These two protein chains interact to form a complex.

Sequence of protein 2:
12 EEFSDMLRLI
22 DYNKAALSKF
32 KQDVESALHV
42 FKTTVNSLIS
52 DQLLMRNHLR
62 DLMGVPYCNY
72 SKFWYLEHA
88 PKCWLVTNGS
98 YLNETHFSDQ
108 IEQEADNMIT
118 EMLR

Sequence of protein 1:
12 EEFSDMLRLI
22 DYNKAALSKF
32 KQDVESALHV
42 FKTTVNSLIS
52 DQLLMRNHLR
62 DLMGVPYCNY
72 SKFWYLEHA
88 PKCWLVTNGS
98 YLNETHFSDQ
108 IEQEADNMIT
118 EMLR

Contacts between the two chains:
Residue I108 in protein 1 contacts residue K30 in protein 2 (closest heavy-atom distance 3.8 Å).
Residue Y76 in protein 1 interacts with residue S48 in protein 2 (closest heavy-atom distance 3.8 Å).
Residue Q53 in protein 1 interacts with residue D52 in protein 2 (closest heavy-atom distance 3.3 Å).
Residue F31 in protein 1 interacts with residue F31 in protein 2 (closest heavy-atom distance 3.6 Å).
Residue C90 in protein 1 contacts residue L55 in protein 2 (closest heavy-atom distance 3.4 Å).
Residue E111 in protein 1 interacts with residue Y23 in protein 2 (closest heavy-atom distance 3.0 Å).
Residue L18 in protein 1 is in contact with residue M17 in protein 2 (closest heavy-atom distance 3.8 Å).
Residue L99 in protein 1 contacts residue T45 in protein 2 (closest heavy-atom distance 3.5 Å).
Residue K89 in protein 1 interacts with residue L55 in protein 2 (closest heavy-atom distance 3.6 Å).
Residue L63 in protein 1 interacts with residue M56 in protein 2 (closest heavy-atom distance 3.8 Å).
Residue Q53 in protein 1 contacts residue Q53 in protein 2 (closest heavy-atom distance 3.6 Å).
Residue I108 in protein 1 is in contact with residue Y23 in protein 2 (closest heavy-atom distance 3.5 Å).
Residue L99 in protein 1 interacts with residue F42 in protein 2 (closest heavy-atom distance 3.6 Å).
Residue L63 in protein 1 interacts with residue H59 in protein 2 (closest heavy-atom distance 3.8 Å).
Residue L99 in protein 1 is in contact with residue V41 in protein 2 (closest heavy-atom distance 3.7 Å).
Residue F104 in protein 1 contacts residue D34 in protein 2 (closest heavy-atom distance 3.6 Å).
Residue V66 in protein 1 contacts residue H59 in protein 2 (closest heavy-atom distance 3.8 Å).
Residue F104 in protein 1 interacts with residue F31 in protein 2 (closest heavy-atom distance 3.6 Å).
Residue P88 in protein 1 contacts residue L55 in protein 2 (closest heavy-atom distance 2.8 Å).
Residue V93 in protein 1 is in contact with residue L49 in protein 2 (closest heavy-atom distance 3.8 Å).
Residue Q53 in protein 1 contacts residue L49 in protein 2 (closest heavy-atom distance 3.1 Å).
Residue M115 in protein 1 interacts with residue D16 in protein 2 (closest heavy-atom distance 3.4 Å).
Residue V46 in protein 1 contacts residue T45 in protein 2 (closest heavy-atom distance 3.8 Å).
Residue L77 in protein 1 interacts with residue V41 in protein 2 (closest heavy-atom distance 3.8 Å).
Residue F14 in protein 1 is in contact with residue M17 in protein 2 (closest heavy-atom distance 3.7 Å).
Residue E109 in protein 1 is in contact with residue A27 in protein 2 (closest heavy-atom distance 3.6 Å).
Residue V93 in protein 1 interacts with residue D52 in protein 2 (closest heavy-atom distance 2.8 Å).
Residue D62 in protein 1 contacts residue H59 in protein 2 (closest heavy-atom distance 3.8 Å).
Residue L28 in protein 1 is in contact with residue L28 in protein 2 (closest heavy-atom distance 3.7 Å).
Residue I21 in protein 1 contacts residue L20 in protein 2 (closest heavy-atom distance 3.8 Å).
Residue W91 in protein 1 contacts residue M56 in protein 2 (closest heavy-atom distance 3.6 Å).
Residue I21 in protein 1 interacts with residue N24 in protein 2 (closest heavy-atom distance 3.2 Å).
Residue L77 in protein 1 contacts residue T44 in protein 2 (closest heavy-atom distance 3.7 Å).
Residue M17 in protein 1 interacts with residue M17 in protein 2 (closest heavy-atom distance 2.8 Å).
Residue M115 in protein 1 interacts with residue L20 in protein 2 (closest heavy-atom distance 3.7 Å).
Residue M115 in protein 1 contacts residue R19 in protein 2 (closest heavy-atom distance 3.3 Å).
Residue A112 in protein 1 contacts residue Y23 in protein 2 (closest heavy-atom distance 3.6 Å).
Residue V93 in protein 1 is in contact with residue S48 in protein 2 (closest heavy-atom distance 3.7 Å).
Residue V66 in protein 1 interacts with residue L55 in protein 2 (closest heavy-atom distance 3.8 Å).
Residue M56 in protein 1 contacts residue M56 in protein 2 (closest heavy-atom distance 3.6 Å).
Residue K32 in protein 1 contacts residue F31 in protein 2 (closest heavy-atom distance 3.7 Å).
Residue P88 in protein 1 contacts residue S51 in protein 2 (closest heavy-atom distance 3.2 Å).
Residue Y76 in protein 1 is in contact with residue T44 in protein 2 (closest heavy-atom distance 3.6 Å).
Residue I108 in protein 1 is in contact with residue A26 in protein 2 (closest heavy-atom distance 3.5 Å).
Residue F42 in protein 1 contacts residue F42 in protein 2 (closest heavy-atom distance 3.7 Å).
Residue I116 in protein 1 contacts residue L20 in protein 2 (closest heavy-atom distance 3.6 Å).
Residue K43 in protein 1 contacts residue F42 in protein 2 (closest heavy-atom distance 3.6 Å).
Residue F14 in protein 1 is in contact with residue E13 in protein 2 (closest heavy-atom distance 3.2 Å).
Residue R57 in protein 1 is in contact with residue D52 in protein 2 (closest heavy-atom distance 2.8 Å).
Residue L92 in protein 1 contacts residue S48 in protein 2 (closest heavy-atom distance 3.8 Å).
Residue L92 in protein 1 is in contact with residue D52 in protein 2 (closest heavy-atom distance 2.8 Å).
Residue V35 in protein 1 contacts residue F31 in protein 2 (closest heavy-atom distance 3.8 Å).
Residue L77 in protein 1 is in contact with residue H40 in protein 2 (closest heavy-atom distance 2.7 Å).
Residue K25 in protein 1 contacts residue N24 in protein 2 (closest heavy-atom distance 3.5 Å).
Residue L39 in protein 1 is in contact with residue F42 in protein 2 (closest heavy-atom distance 3.7 Å).
Residue L28 in protein 1 contacts residue A27 in protein 2 (closest heavy-atom distance 3.6 Å).
Residue N24 in protein 1 is in contact with residue N24 in protein 2 (closest heavy-atom distance 3.8 Å).
Residue L92 in protein 1 interacts with residue S51 in protein 2 (closest heavy-atom distance 3.8 Å).
Residue W91 in protein 1 contacts residue D52 in protein 2 (closest heavy-atom distance 3.5 Å).
Residue M119 in protein 1 contacts residue D16 in protein 2 (closest heavy-atom distance 3.5 Å).